Contacts between the two chains:
Residue Q14 in the first protein interacts with residue V36 in the second protein (closest heavy-atom distance 2.9 Å).
Residue R15 in the first protein is in contact with residue I31 in the second protein (closest heavy-atom distance 4.8 Å).
Residue I13 in the first protein contacts residue T37 in the second protein (closest heavy-atom distance 4.8 Å).
Residue Q12 in the first protein interacts with residue T37 in the second protein (closest heavy-atom distance 3.0 Å).
Residue Q14 in the first protein is in contact with residue D32 in the second protein (closest heavy-atom distance 5.0 Å).
Residue I13 in the first protein is in contact with residue V36 in the second protein (closest heavy-atom distance 2.7 Å).
Residue R15 in the first protein contacts residue D32 in the second protein (closest heavy-atom distance 2.7 Å).
Residue Q12 in the first protein is in contact with residue C38 in the second protein (closest heavy-atom distance 4.9 Å).
Residue R15 in the first protein is in contact with residue V36 in the second protein (closest heavy-atom distance 5.0 Å).
Residue Q12 in the first protein interacts with residue T39 in the second protein (closest heavy-atom distance 2.9 Å).
Residue Q12 in the first protein interacts with residue V36 in the second protein (closest heavy-atom distance 3.3 Å).
Residue Q14 in the first protein interacts with residue T37 in the second protein (closest heavy-atom distance 2.9 Å).
Residue Q14 in the first protein is in contact with residue A35 in the second protein (closest heavy-atom distance 3.7 Å).

Sequence of the second protein:
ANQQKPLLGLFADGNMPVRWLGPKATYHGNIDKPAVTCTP

Sequence of the first protein:
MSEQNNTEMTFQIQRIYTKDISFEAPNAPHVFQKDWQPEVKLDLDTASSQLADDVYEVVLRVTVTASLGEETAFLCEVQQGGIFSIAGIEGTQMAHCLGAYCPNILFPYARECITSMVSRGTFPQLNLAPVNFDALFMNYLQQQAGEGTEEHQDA

The following describes two proteins that form a bound complex.